Contacts between the two chains:
Residue D69 in chain A interacts with residue L188 in chain B (closest heavy-atom distance 3.9 Å).
Residue R189 in chain A is in contact with residue L68 in chain B (closest heavy-atom distance 2.9 Å).
Residue L68 in chain A is in contact with residue L135 in chain B (closest heavy-atom distance 3.7 Å).
Residue L188 in chain A interacts with residue D69 in chain B (closest heavy-atom distance 3.8 Å).
Residue Y48 in chain A contacts residue V261 in chain B (closest heavy-atom distance 2.9 Å).
Residue I234 in chain A is in contact with residue L68 in chain B (closest heavy-atom distance 3.9 Å).
Residue A72 in chain A is in contact with residue S171 in chain B (closest heavy-atom distance 3.8 Å).
Residue L188 in chain A is in contact with residue L68 in chain B (closest heavy-atom distance 3.6 Å).
Residue P66 in chain A interacts with residue L232 in chain B (closest heavy-atom distance 4.0 Å).
Residue L170 in chain A interacts with residue A72 in chain B (closest heavy-atom distance 3.2 Å).
Residue L68 in chain A contacts residue L188 in chain B (closest heavy-atom distance 3.2 Å).
Residue S171 in chain A contacts residue A72 in chain B (closest heavy-atom distance 3.9 Å).
Residue N169 in chain A is in contact with residue P71 in chain B (closest heavy-atom distance 3.2 Å).
Residue P50 in chain A is in contact with residue Y269 in chain B (closest heavy-atom distance 3.2 Å).
Residue Y48 in chain A interacts with residue P265 in chain B (closest heavy-atom distance 3.8 Å).
Residue Q185 in chain A contacts residue L68 in chain B (closest heavy-atom distance 3.5 Å).
Residue P71 in chain A is in contact with residue N169 in chain B (closest heavy-atom distance 3.5 Å).
Residue R76 in chain A contacts residue E78 in chain B (closest heavy-atom distance 3.0 Å).
Residue V261 in chain A interacts with residue Y48 in chain B (closest heavy-atom distance 2.8 Å).
Residue Y48 in chain A is in contact with residue T264 in chain B (closest heavy-atom distance 2.6 Å).
Residue E78 in chain A is in contact with residue R76 in chain B (closest heavy-atom distance 2.8 Å).
Residue V260 in chain A is in contact with residue Y48 in chain B (closest heavy-atom distance 3.6 Å).
Residue P265 in chain A contacts residue Y48 in chain B (closest heavy-atom distance 3.9 Å).
Residue S171 in chain A is in contact with residue R70 in chain B (closest heavy-atom distance 3.1 Å).
Residue L135 in chain A is in contact with residue D69 in chain B (closest heavy-atom distance 3.5 Å).
Residue A72 in chain A contacts residue L170 in chain B (closest heavy-atom distance 3.4 Å).
Residue L68 in chain A interacts with residue R189 in chain B (closest heavy-atom distance 3.2 Å).
Residue T264 in chain A contacts residue Y48 in chain B (closest heavy-atom distance 2.8 Å).
Residue A72 in chain A contacts residue F168 in chain B (closest heavy-atom distance 3.4 Å).
Residue R189 in chain A contacts residue R70 in chain B (closest heavy-atom distance 3.1 Å).
Residue D69 in chain A is in contact with residue L135 in chain B (closest heavy-atom distance 3.5 Å).
Residue Y269 in chain A contacts residue L46 in chain B (closest heavy-atom distance 3.4 Å).
Residue Y48 in chain A is in contact with residue Y269 in chain B (closest heavy-atom distance 3.7 Å).
Residue A72 in chain A is in contact with residue N169 in chain B (closest heavy-atom distance 3.0 Å).
Residue A67 in chain A is in contact with residue S171 in chain B (closest heavy-atom distance 3.0 Å).
Residue T259 in chain A is in contact with residue Y48 in chain B (closest heavy-atom distance 3.4 Å).
Residue L232 in chain A is in contact with residue L68 in chain B (closest heavy-atom distance 3.6 Å).
Residue F168 in chain A is in contact with residue A72 in chain B (closest heavy-atom distance 3.6 Å).
Residue Y48 in chain A contacts residue T259 in chain B (closest heavy-atom distance 3.3 Å).
Residue A266 in chain A is in contact with residue Y48 in chain B (closest heavy-atom distance 3.4 Å).
Residue R70 in chain A contacts residue R189 in chain B (closest heavy-atom distance 3.0 Å).
Residue L68 in chain A contacts residue L184 in chain B (closest heavy-atom distance 3.9 Å).
Residue R70 in chain A interacts with residue S171 in chain B (closest heavy-atom distance 3.1 Å).
Residue S171 in chain A is in contact with residue P66 in chain B (closest heavy-atom distance 3.2 Å).
Residue L46 in chain A contacts residue Y269 in chain B (closest heavy-atom distance 3.6 Å).
Residue R76 in chain A is in contact with residue R76 in chain B (closest heavy-atom distance 3.7 Å).
Residue L46 in chain A contacts residue E270 in chain B (closest heavy-atom distance 3.9 Å).
Residue Y269 in chain A is in contact with residue P50 in chain B (closest heavy-atom distance 3.4 Å).
Residue L68 in chain A contacts residue Q185 in chain B (closest heavy-atom distance 3.5 Å).
Residue P66 in chain A contacts residue A172 in chain B (closest heavy-atom distance 3.8 Å).
Residue L184 in chain A interacts with residue L68 in chain B (closest heavy-atom distance 3.8 Å).
Residue Y48 in chain A interacts with residue V260 in chain B (closest heavy-atom distance 3.6 Å).
Residue S171 in chain A is in contact with residue A67 in chain B (closest heavy-atom distance 3.0 Å).
Residue Y269 in chain A interacts with residue Y48 in chain B (closest heavy-atom distance 3.8 Å).
Residue N169 in chain A interacts with residue A72 in chain B (closest heavy-atom distance 2.8 Å).
Residue P66 in chain A is in contact with residue S171 in chain B (closest heavy-atom distance 3.2 Å).
Residue Y48 in chain A interacts with residue A266 in chain B (closest heavy-atom distance 3.4 Å).
Residue P49 in chain A interacts with residue V261 in chain B (closest heavy-atom distance 3.8 Å).
Residue L68 in chain A is in contact with residue L232 in chain B (closest heavy-atom distance 3.5 Å).
Residue L135 in chain A is in contact with residue L68 in chain B (closest heavy-atom distance 3.7 Å).

This data describes a binding interaction between two proteins.

Sequence of chain B:
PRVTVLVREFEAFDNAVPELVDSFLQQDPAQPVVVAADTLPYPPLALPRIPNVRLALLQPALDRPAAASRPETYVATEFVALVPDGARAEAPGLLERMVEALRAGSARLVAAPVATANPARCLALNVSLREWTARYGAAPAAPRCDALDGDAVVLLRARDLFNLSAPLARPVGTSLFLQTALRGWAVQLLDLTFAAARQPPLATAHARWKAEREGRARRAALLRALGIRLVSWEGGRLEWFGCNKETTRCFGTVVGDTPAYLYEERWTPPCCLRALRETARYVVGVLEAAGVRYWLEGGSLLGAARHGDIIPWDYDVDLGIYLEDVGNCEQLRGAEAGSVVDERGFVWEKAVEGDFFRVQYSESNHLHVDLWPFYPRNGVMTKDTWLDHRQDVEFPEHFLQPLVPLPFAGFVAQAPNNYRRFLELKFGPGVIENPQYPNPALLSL

Sequence of chain A:
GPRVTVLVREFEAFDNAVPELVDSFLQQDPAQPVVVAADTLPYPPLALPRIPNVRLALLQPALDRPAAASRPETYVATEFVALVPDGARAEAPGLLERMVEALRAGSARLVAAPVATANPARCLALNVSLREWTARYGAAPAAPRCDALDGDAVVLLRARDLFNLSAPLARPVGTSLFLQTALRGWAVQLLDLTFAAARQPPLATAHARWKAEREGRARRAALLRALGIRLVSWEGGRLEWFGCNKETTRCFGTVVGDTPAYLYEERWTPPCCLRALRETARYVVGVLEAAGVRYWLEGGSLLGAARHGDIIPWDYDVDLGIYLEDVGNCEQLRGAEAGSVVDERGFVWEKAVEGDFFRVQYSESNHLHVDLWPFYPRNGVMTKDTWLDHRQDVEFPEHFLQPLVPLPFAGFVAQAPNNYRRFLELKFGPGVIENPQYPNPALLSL